Sequence of protein 2:
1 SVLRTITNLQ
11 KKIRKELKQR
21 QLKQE

The following describes two proteins that form a bound complex.

Residue-level contacts at the interface:
Residue V91 in protein 1 interacts with residue V2 in protein 2 (closest heavy-atom distance 4.0 Å).
Residue F141 in protein 1 interacts with residue L9 in protein 2 (closest heavy-atom distance 4.3 Å).
Residue A80 in protein 1 interacts with residue K12 in protein 2 (closest heavy-atom distance 3.8 Å).
Residue K115 in protein 1 interacts with residue R14 in protein 2 (closest heavy-atom distance 3.2 Å).
Residue V145 in protein 1 contacts residue I13 in protein 2 (closest heavy-atom distance 4.3 Å).
Residue E123 in protein 1 is in contact with residue R20 in protein 2 (closest heavy-atom distance 3.0 Å).
Residue L112 in protein 1 contacts residue Q10 in protein 2 (closest heavy-atom distance 2.8 Å).
Residue L146 in protein 1 is in contact with residue K12 in protein 2 (closest heavy-atom distance 4.2 Å).
Residue A88 in protein 1 is in contact with residue V2 in protein 2 (closest heavy-atom distance 4.7 Å).
Residue A88 in protein 1 contacts residue T5 in protein 2 (closest heavy-atom distance 3.9 Å).
Residue K87 in protein 1 contacts residue T5 in protein 2 (closest heavy-atom distance 4.9 Å).
Residue F89 in protein 1 contacts residue L9 in protein 2 (closest heavy-atom distance 4.1 Å).
Residue V145 in protein 1 interacts with residue E16 in protein 2 (closest heavy-atom distance 3.6 Å).
Residue Q148 in protein 1 contacts residue E16 in protein 2 (closest heavy-atom distance 3.2 Å).
Residue I142 in protein 1 interacts with residue L9 in protein 2 (closest heavy-atom distance 4.9 Å).
Residue D84 in protein 1 is in contact with residue T5 in protein 2 (closest heavy-atom distance 3.5 Å).
Residue E114 in protein 1 contacts residue K11 in protein 2 (closest heavy-atom distance 3.5 Å).
Residue G113 in protein 1 interacts with residue T7 in protein 2 (closest heavy-atom distance 3.6 Å).
Residue L116 in protein 1 interacts with residue Q10 in protein 2 (closest heavy-atom distance 4.0 Å).
Residue G113 in protein 1 interacts with residue Q10 in protein 2 (closest heavy-atom distance 3.8 Å).
Residue M108 in protein 1 contacts residue Q10 in protein 2 (closest heavy-atom distance 3.9 Å).
Residue L124 in protein 1 is in contact with residue I13 in protein 2 (closest heavy-atom distance 4.0 Å).
Residue L116 in protein 1 contacts residue R14 in protein 2 (closest heavy-atom distance 3.6 Å).
Residue K87 in protein 1 interacts with residue V2 in protein 2 (closest heavy-atom distance 5.0 Å).
Residue E114 in protein 1 is in contact with residue Q10 in protein 2 (closest heavy-atom distance 2.9 Å).
Residue G113 in protein 1 is in contact with residue L3 in protein 2 (closest heavy-atom distance 4.6 Å).
Residue L109 in protein 1 is in contact with residue I13 in protein 2 (closest heavy-atom distance 3.9 Å).
Residue L109 in protein 1 is in contact with residue Q10 in protein 2 (closest heavy-atom distance 3.1 Å).
Residue F92 in protein 1 interacts with residue V2 in protein 2 (closest heavy-atom distance 4.5 Å).
Residue V145 in protein 1 interacts with residue L9 in protein 2 (closest heavy-atom distance 4.7 Å).
Residue F85 in protein 1 is in contact with residue K12 in protein 2 (closest heavy-atom distance 4.2 Å).
Residue E114 in protein 1 is in contact with residue R14 in protein 2 (closest heavy-atom distance 3.7 Å).
Residue F85 in protein 1 is in contact with residue L9 in protein 2 (closest heavy-atom distance 3.7 Å).
Residue L124 in protein 1 is in contact with residue R20 in protein 2 (closest heavy-atom distance 4.0 Å).
Residue M108 in protein 1 interacts with residue I6 in protein 2 (closest heavy-atom distance 4.0 Å).
Residue T117 in protein 1 is in contact with residue R14 in protein 2 (closest heavy-atom distance 4.8 Å).
Residue D144 in protein 1 is in contact with residue E16 in protein 2 (closest heavy-atom distance 4.8 Å).
Residue F92 in protein 1 contacts residue I6 in protein 2 (closest heavy-atom distance 5.0 Å).
Residue Q148 in protein 1 interacts with residue Q19 in protein 2 (closest heavy-atom distance 3.5 Å).
Residue K126 in protein 1 is in contact with residue R20 in protein 2 (closest heavy-atom distance 4.8 Å).
Residue L116 in protein 1 is in contact with residue I13 in protein 2 (closest heavy-atom distance 3.9 Å).
Residue F85 in protein 1 contacts residue N8 in protein 2 (closest heavy-atom distance 3.8 Å).
Residue G127 in protein 1 is in contact with residue R20 in protein 2 (closest heavy-atom distance 4.0 Å).
Residue F85 in protein 1 is in contact with residue T5 in protein 2 (closest heavy-atom distance 3.9 Å).
Residue L124 in protein 1 is in contact with residue L17 in protein 2 (closest heavy-atom distance 4.2 Å).
Residue L109 in protein 1 contacts residue L9 in protein 2 (closest heavy-atom distance 4.2 Å).
Residue L112 in protein 1 interacts with residue I6 in protein 2 (closest heavy-atom distance 3.9 Å).
Residue T110 in protein 1 contacts residue Q10 in protein 2 (closest heavy-atom distance 5.0 Å).
Residue L112 in protein 1 interacts with residue L3 in protein 2 (closest heavy-atom distance 4.0 Å).
Residue G113 in protein 1 contacts residue I6 in protein 2 (closest heavy-atom distance 5.0 Å).
Residue K115 in protein 1 contacts residue Q10 in protein 2 (closest heavy-atom distance 3.9 Å).
Residue E123 in protein 1 is in contact with residue L17 in protein 2 (closest heavy-atom distance 4.3 Å).
Residue V145 in protein 1 interacts with residue K12 in protein 2 (closest heavy-atom distance 4.2 Å).
Residue E120 in protein 1 interacts with residue L17 in protein 2 (closest heavy-atom distance 3.6 Å).
Residue R147 in protein 1 interacts with residue E16 in protein 2 (closest heavy-atom distance 4.5 Å).
Residue F141 in protein 1 interacts with residue I13 in protein 2 (closest heavy-atom distance 4.1 Å).
Residue K87 in protein 1 is in contact with residue S1 in protein 2 (closest heavy-atom distance 4.1 Å).
Residue E120 in protein 1 is in contact with residue R14 in protein 2 (closest heavy-atom distance 3.1 Å).
Residue E114 in protein 1 contacts residue T7 in protein 2 (closest heavy-atom distance 3.8 Å).
Residue A88 in protein 1 contacts residue I6 in protein 2 (closest heavy-atom distance 3.8 Å).

Sequence of protein 1:
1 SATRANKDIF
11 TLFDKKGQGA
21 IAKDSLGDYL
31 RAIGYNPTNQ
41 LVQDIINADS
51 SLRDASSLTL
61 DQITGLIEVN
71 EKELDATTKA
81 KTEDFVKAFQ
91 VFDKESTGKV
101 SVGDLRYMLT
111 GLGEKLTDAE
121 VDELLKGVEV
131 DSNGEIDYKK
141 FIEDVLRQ